Contacts between the two chains:
Residue P117 in protein 2 interacts with residue N111 in protein 1 (closest heavy-atom distance 4.4 Å).
Residue T27 in protein 2 interacts with residue F113 in protein 1 (closest heavy-atom distance 4.2 Å).
Residue V26 in protein 2 contacts residue F113 in protein 1 (closest heavy-atom distance 4.2 Å).
Residue L30 in protein 2 interacts with residue F113 in protein 1 (closest heavy-atom distance 4.5 Å).
Residue F113 in protein 2 contacts residue N111 in protein 1 (closest heavy-atom distance 4.2 Å).
Residue F113 in protein 2 contacts residue M110 in protein 1 (closest heavy-atom distance 4.4 Å).
Residue E115 in protein 2 contacts residue N111 in protein 1 (closest heavy-atom distance 2.3 Å).
Residue L116 in protein 2 contacts residue N111 in protein 1 (closest heavy-atom distance 4.2 Å).
Residue P117 in protein 2 is in contact with residue F113 in protein 1 (closest heavy-atom distance 3.4 Å).
Residue E115 in protein 2 interacts with residue F113 in protein 1 (closest heavy-atom distance 3.3 Å).
Residue L120 in protein 2 is in contact with residue F113 in protein 1 (closest heavy-atom distance 3.7 Å).
Residue L116 in protein 2 interacts with residue F113 in protein 1 (closest heavy-atom distance 3.3 Å).
Residue V114 in protein 2 contacts residue N111 in protein 1 (closest heavy-atom distance 3.0 Å).
Residue G23 in protein 2 contacts residue A112 in protein 1 (closest heavy-atom distance 3.7 Å).
Residue V114 in protein 2 interacts with residue F113 in protein 1 (closest heavy-atom distance 3.9 Å).
Residue A24 in protein 2 interacts with residue A112 in protein 1 (closest heavy-atom distance 4.8 Å).
Residue Y125 in protein 2 interacts with residue F113 in protein 1 (closest heavy-atom distance 4.4 Å).
Residue T27 in protein 2 contacts residue A112 in protein 1 (closest heavy-atom distance 3.4 Å).
Residue V114 in protein 2 interacts with residue A112 in protein 1 (closest heavy-atom distance 4.3 Å).

Sequence of protein 2:
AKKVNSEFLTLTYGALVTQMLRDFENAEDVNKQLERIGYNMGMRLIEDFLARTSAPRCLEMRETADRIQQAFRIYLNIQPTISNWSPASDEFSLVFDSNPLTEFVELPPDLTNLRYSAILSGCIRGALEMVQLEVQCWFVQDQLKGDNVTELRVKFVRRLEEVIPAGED

Sequence of protein 1:
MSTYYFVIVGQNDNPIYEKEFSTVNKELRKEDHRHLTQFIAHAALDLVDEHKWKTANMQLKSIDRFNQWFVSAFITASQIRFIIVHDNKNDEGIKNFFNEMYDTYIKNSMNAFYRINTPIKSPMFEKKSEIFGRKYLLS

These two protein chains interact to form a complex.